The following describes two proteins that form a bound complex.

Sequence of chain A:
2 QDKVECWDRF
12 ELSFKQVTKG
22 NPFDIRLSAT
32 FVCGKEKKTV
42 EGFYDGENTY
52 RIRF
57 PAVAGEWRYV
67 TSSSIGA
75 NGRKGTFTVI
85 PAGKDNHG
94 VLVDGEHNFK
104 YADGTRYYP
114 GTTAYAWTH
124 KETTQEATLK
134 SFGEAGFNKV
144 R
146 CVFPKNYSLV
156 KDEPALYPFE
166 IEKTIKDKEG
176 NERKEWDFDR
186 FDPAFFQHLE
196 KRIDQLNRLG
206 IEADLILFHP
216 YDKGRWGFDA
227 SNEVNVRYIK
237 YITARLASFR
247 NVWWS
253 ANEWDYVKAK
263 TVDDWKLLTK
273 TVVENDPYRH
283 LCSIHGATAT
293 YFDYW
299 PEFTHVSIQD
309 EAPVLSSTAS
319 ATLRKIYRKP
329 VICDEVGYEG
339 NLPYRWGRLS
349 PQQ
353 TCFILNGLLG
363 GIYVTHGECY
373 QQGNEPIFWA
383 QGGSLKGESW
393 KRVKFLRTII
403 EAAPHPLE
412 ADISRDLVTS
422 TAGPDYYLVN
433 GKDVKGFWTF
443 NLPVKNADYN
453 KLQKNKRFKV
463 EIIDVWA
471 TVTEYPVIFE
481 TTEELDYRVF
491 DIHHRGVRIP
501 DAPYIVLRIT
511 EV

Residue-level contacts at the interface:
Residue T320 in chain B interacts with residue D308 in chain A (closest heavy-atom distance 4.1 Å).
Residue A291 in chain B is in contact with residue I414 in chain A (closest heavy-atom distance 3.9 Å).
Residue I324 in chain B contacts residue Y325 in chain A (closest heavy-atom distance 3.5 Å).
Residue D486 in chain B interacts with residue R346 in chain A (closest heavy-atom distance 2.8 Å).
Residue Y293 in chain B contacts residue R326 in chain A (closest heavy-atom distance 4.2 Å).
Residue R326 in chain B is in contact with residue D295 in chain A (closest heavy-atom distance 2.7 Å).
Residue R343 in chain B contacts residue D413 in chain A (closest heavy-atom distance 2.8 Å).
Residue R346 in chain B contacts residue Y487 in chain A (closest heavy-atom distance 3.8 Å).
Residue A291 in chain B contacts residue K323 in chain A (closest heavy-atom distance 2.7 Å).
Residue R343 in chain B is in contact with residue R416 in chain A (closest heavy-atom distance 3.6 Å).
Residue T316 in chain B contacts residue A310 in chain A (closest heavy-atom distance 3.6 Å).
Residue P341 in chain B is in contact with residue Y487 in chain A (closest heavy-atom distance 3.9 Å).
Residue Y487 in chain B interacts with residue R343 in chain A (closest heavy-atom distance 3.0 Å).
Residue R326 in chain B is in contact with residue Y293 in chain A (closest heavy-atom distance 4.2 Å).
Residue R416 in chain B interacts with residue T290 in chain A (closest heavy-atom distance 3.3 Å).
Residue L313 in chain B is in contact with residue L418 in chain A (closest heavy-atom distance 3.9 Å).
Residue S415 in chain B is in contact with residue D308 in chain A (closest heavy-atom distance 2.7 Å).
Residue W297 in chain B is in contact with residue W297 in chain A (closest heavy-atom distance 3.6 Å).
Residue T292 in chain B interacts with residue K323 in chain A (closest heavy-atom distance 4.2 Å).
Residue R346 in chain B contacts residue D486 in chain A (closest heavy-atom distance 2.8 Å).
Residue S415 in chain B is in contact with residue A291 in chain A (closest heavy-atom distance 4.0 Å).
Residue Y487 in chain B is in contact with residue P341 in chain A (closest heavy-atom distance 4.0 Å).
Residue I414 in chain B interacts with residue A291 in chain A (closest heavy-atom distance 3.9 Å).
Residue T320 in chain B interacts with residue A310 in chain A (closest heavy-atom distance 3.6 Å).
Residue T320 in chain B is in contact with residue Y293 in chain A (closest heavy-atom distance 3.4 Å).
Residue A310 in chain B interacts with residue T320 in chain A (closest heavy-atom distance 3.6 Å).
Residue L418 in chain B contacts residue L313 in chain A (closest heavy-atom distance 4.0 Å).
Residue T290 in chain B contacts residue R416 in chain A (closest heavy-atom distance 3.2 Å).
Residue A291 in chain B interacts with residue S415 in chain A (closest heavy-atom distance 4.1 Å).
Residue Y293 in chain B contacts residue K323 in chain A (closest heavy-atom distance 3.7 Å).
Residue K323 in chain B contacts residue A291 in chain A (closest heavy-atom distance 2.7 Å).
Residue D308 in chain B contacts residue T320 in chain A (closest heavy-atom distance 4.1 Å).
Residue I324 in chain B interacts with residue Y293 in chain A (closest heavy-atom distance 3.7 Å).
Residue Y293 in chain B contacts residue T320 in chain A (closest heavy-atom distance 3.4 Å).
Residue I414 in chain B contacts residue T290 in chain A (closest heavy-atom distance 4.2 Å).
Residue S415 in chain B is in contact with residue A310 in chain A (closest heavy-atom distance 3.4 Å).
Residue Y487 in chain B contacts residue Y342 in chain A (closest heavy-atom distance 3.3 Å).
Residue E309 in chain B is in contact with residue R416 in chain A (closest heavy-atom distance 3.0 Å).
Residue K323 in chain B is in contact with residue T292 in chain A (closest heavy-atom distance 4.2 Å).
Residue E309 in chain B is in contact with residue S415 in chain A (closest heavy-atom distance 3.5 Å).
Residue P341 in chain B interacts with residue D486 in chain A (closest heavy-atom distance 4.2 Å).
Residue D486 in chain B interacts with residue P341 in chain A (closest heavy-atom distance 4.2 Å).
Residue A310 in chain B contacts residue T316 in chain A (closest heavy-atom distance 3.7 Å).
Residue A310 in chain B contacts residue S415 in chain A (closest heavy-atom distance 3.3 Å).
Residue Y342 in chain B contacts residue Y487 in chain A (closest heavy-atom distance 3.4 Å).
Residue I324 in chain B is in contact with residue L321 in chain A (closest heavy-atom distance 3.8 Å).
Residue L321 in chain B contacts residue I324 in chain A (closest heavy-atom distance 3.9 Å).
Residue S415 in chain B interacts with residue T290 in chain A (closest heavy-atom distance 4.3 Å).
Residue Y293 in chain B contacts residue I324 in chain A (closest heavy-atom distance 3.7 Å).
Residue D413 in chain B is in contact with residue R343 in chain A (closest heavy-atom distance 2.8 Å).
Residue R416 in chain B interacts with residue E309 in chain A (closest heavy-atom distance 3.0 Å).
Residue R416 in chain B is in contact with residue R343 in chain A (closest heavy-atom distance 3.5 Å).
Residue R343 in chain B contacts residue Y487 in chain A (closest heavy-atom distance 3.0 Å).
Residue K323 in chain B is in contact with residue Y293 in chain A (closest heavy-atom distance 3.6 Å).
Residue S415 in chain B is in contact with residue E309 in chain A (closest heavy-atom distance 3.4 Å).
Residue I324 in chain B interacts with residue I324 in chain A (closest heavy-atom distance 3.7 Å).
Residue D295 in chain B contacts residue R326 in chain A (closest heavy-atom distance 2.7 Å).
Residue Y487 in chain B is in contact with residue R346 in chain A (closest heavy-atom distance 3.9 Å).
Residue Y325 in chain B contacts residue I324 in chain A (closest heavy-atom distance 3.4 Å).
Residue D308 in chain B contacts residue S415 in chain A (closest heavy-atom distance 2.6 Å).

Sequence of chain B:
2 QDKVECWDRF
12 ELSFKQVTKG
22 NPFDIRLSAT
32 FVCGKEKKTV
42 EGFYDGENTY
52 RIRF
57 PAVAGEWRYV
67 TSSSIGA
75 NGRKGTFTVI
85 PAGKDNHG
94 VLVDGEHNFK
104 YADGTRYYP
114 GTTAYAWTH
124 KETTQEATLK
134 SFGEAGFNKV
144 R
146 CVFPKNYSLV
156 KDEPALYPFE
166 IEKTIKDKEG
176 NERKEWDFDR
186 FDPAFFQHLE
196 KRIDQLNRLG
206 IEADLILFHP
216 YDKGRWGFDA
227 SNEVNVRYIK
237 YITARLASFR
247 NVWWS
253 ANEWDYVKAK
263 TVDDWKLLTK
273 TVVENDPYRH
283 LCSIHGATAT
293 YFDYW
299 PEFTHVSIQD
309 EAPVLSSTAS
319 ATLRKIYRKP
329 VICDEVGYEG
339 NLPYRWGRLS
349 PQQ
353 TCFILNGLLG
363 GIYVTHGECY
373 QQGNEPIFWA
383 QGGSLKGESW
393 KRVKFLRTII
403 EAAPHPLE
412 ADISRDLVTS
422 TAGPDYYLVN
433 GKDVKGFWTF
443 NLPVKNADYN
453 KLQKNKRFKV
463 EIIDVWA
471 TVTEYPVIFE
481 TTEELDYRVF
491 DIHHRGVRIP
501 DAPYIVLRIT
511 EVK